Sequence of the first protein:
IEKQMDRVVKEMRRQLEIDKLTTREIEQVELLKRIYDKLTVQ

Interface contacts:
Residue M12 in the second protein contacts residue M12 in the first protein (closest heavy-atom distance 3.2 Å).
Residue L22 in the second protein is in contact with residue E26 in the first protein (closest heavy-atom distance 4.0 Å).
Residue V8 in the second protein contacts residue M12 in the first protein (closest heavy-atom distance 4.6 Å).
Residue I36 in the second protein interacts with residue L40 in the first protein (closest heavy-atom distance 3.7 Å).
Residue K39 in the second protein is in contact with residue T41 in the first protein (closest heavy-atom distance 2.7 Å).
Residue Q29 in the second protein interacts with residue Q29 in the first protein (closest heavy-atom distance 3.1 Å).
Residue R25 in the second protein interacts with residue E26 in the first protein (closest heavy-atom distance 2.4 Å).
Residue I36 in the second protein is in contact with residue I36 in the first protein (closest heavy-atom distance 3.8 Å).
Residue Q29 in the second protein contacts residue L33 in the first protein (closest heavy-atom distance 3.6 Å).
Residue I36 in the second protein is in contact with residue Y37 in the first protein (closest heavy-atom distance 4.0 Å).
Residue L22 in the second protein is in contact with residue L22 in the first protein (closest heavy-atom distance 3.7 Å).
Residue K39 in the second protein contacts residue L40 in the first protein (closest heavy-atom distance 3.9 Å).
Residue K39 in the second protein contacts residue Y37 in the first protein (closest heavy-atom distance 3.3 Å).
Residue L32 in the second protein is in contact with residue V30 in the first protein (closest heavy-atom distance 4.3 Å).
Residue I1 in the second protein contacts residue M5 in the first protein (closest heavy-atom distance 3.6 Å).
Residue R25 in the second protein interacts with residue I27 in the first protein (closest heavy-atom distance 4.2 Å).
Residue Q4 in the second protein contacts residue M5 in the first protein (closest heavy-atom distance 3.4 Å).
Residue E26 in the second protein interacts with residue E26 in the first protein (closest heavy-atom distance 3.4 Å).
Residue Q15 in the second protein interacts with residue R13 in the first protein (closest heavy-atom distance 4.8 Å).
Residue L33 in the second protein interacts with residue L33 in the first protein (closest heavy-atom distance 3.4 Å).
Residue E11 in the second protein contacts residue L16 in the first protein (closest heavy-atom distance 4.1 Å).
Residue R25 in the second protein contacts residue V30 in the first protein (closest heavy-atom distance 3.6 Å).
Residue M5 in the second protein is in contact with residue M5 in the first protein (closest heavy-atom distance 3.2 Å).
Residue E26 in the second protein contacts residue Q29 in the first protein (closest heavy-atom distance 4.7 Å).
Residue V8 in the second protein contacts residue M5 in the first protein (closest heavy-atom distance 4.2 Å).
Residue Q15 in the second protein interacts with residue I19 in the first protein (closest heavy-atom distance 3.5 Å).
Residue L32 in the second protein contacts residue L33 in the first protein (closest heavy-atom distance 3.3 Å).
Residue E11 in the second protein contacts residue M12 in the first protein (closest heavy-atom distance 3.9 Å).
Residue L32 in the second protein interacts with residue Y37 in the first protein (closest heavy-atom distance 4.2 Å).
Residue L22 in the second protein contacts residue T23 in the first protein (closest heavy-atom distance 4.1 Å).
Residue Q29 in the second protein interacts with residue E26 in the first protein (closest heavy-atom distance 2.8 Å).
Residue V8 in the second protein contacts residue V8 in the first protein (closest heavy-atom distance 3.9 Å).
Residue Q15 in the second protein contacts residue L16 in the first protein (closest heavy-atom distance 3.6 Å).
Residue L40 in the second protein is in contact with residue L40 in the first protein (closest heavy-atom distance 3.9 Å).
Residue Q15 in the second protein contacts residue M12 in the first protein (closest heavy-atom distance 3.0 Å).
Residue I19 in the second protein interacts with residue Q15 in the first protein (closest heavy-atom distance 4.7 Å).
Residue I36 in the second protein contacts residue L33 in the first protein (closest heavy-atom distance 3.6 Å).
Residue Q29 in the second protein is in contact with residue V30 in the first protein (closest heavy-atom distance 4.1 Å).
Residue Q15 in the second protein contacts residue Q15 in the first protein (closest heavy-atom distance 2.6 Å).
Residue R35 in the second protein contacts residue Y37 in the first protein (closest heavy-atom distance 4.0 Å).
Residue R14 in the second protein interacts with residue L16 in the first protein (closest heavy-atom distance 3.5 Å).
Residue I1 in the second protein is in contact with residue I1 in the first protein (closest heavy-atom distance 3.1 Å).
Residue I19 in the second protein contacts residue I19 in the first protein (closest heavy-atom distance 3.8 Å).
Residue V8 in the second protein contacts residue V9 in the first protein (closest heavy-atom distance 4.3 Å).
Residue L32 in the second protein interacts with residue K34 in the first protein (closest heavy-atom distance 3.8 Å).
Residue I1 in the second protein contacts residue E2 in the first protein (closest heavy-atom distance 4.2 Å).

Sequence of the second protein:
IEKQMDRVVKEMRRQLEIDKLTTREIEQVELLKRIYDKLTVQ

The following describes two proteins that form a bound complex.